These two protein chains interact to form a complex.

Sequence of the first protein:
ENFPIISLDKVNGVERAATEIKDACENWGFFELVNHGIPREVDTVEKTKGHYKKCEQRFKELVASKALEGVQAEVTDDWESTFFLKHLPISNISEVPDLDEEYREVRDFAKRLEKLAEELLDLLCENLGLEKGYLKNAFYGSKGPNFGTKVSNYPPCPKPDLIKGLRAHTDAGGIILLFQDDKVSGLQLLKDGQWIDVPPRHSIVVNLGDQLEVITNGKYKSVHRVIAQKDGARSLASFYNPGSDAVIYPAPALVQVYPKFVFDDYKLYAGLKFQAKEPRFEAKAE

Interface contacts:
Residue Q295 in the second protein contacts residue A70 in the first protein (closest heavy-atom distance 4.2 Å).
Residue Q295 in the second protein contacts residue V69 in the first protein (closest heavy-atom distance 3.3 Å).
Residue A70 in the second protein interacts with residue L292 in the first protein (closest heavy-atom distance 4.5 Å).
Residue A70 in the second protein contacts residue Q295 in the first protein (closest heavy-atom distance 4.2 Å).
Residue V69 in the second protein contacts residue Q295 in the first protein (closest heavy-atom distance 3.3 Å).
Residue L292 in the second protein interacts with residue A70 in the first protein (closest heavy-atom distance 4.5 Å).

Sequence of the second protein:
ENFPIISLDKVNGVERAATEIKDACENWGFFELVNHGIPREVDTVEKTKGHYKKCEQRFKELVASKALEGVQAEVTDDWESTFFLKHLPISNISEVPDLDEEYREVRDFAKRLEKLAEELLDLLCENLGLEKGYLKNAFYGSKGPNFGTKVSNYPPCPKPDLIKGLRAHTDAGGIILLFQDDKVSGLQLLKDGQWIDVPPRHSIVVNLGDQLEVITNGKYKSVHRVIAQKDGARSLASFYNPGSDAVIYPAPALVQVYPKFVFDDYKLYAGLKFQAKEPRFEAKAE